The following describes two proteins that form a bound complex.

Contacts between the two chains:
Residue G222 in protein 2 contacts residue A551 in protein 1 (closest heavy-atom distance 4.8 Å).
Residue K224 in protein 2 interacts with residue Y552 in protein 1 (closest heavy-atom distance 3.2 Å).
Residue S223 in protein 2 interacts with residue A551 in protein 1 (closest heavy-atom distance 4.6 Å).
Residue S223 in protein 2 is in contact with residue Y552 in protein 1 (closest heavy-atom distance 3.3 Å).
Residue G222 in protein 2 interacts with residue Y552 in protein 1 (closest heavy-atom distance 3.1 Å).

Sequence of protein 2:
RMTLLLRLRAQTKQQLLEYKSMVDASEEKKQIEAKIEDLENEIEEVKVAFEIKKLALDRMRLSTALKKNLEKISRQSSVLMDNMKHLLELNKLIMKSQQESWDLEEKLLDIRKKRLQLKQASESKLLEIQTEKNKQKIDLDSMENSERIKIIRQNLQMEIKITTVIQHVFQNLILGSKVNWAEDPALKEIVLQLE

Sequence of protein 1:
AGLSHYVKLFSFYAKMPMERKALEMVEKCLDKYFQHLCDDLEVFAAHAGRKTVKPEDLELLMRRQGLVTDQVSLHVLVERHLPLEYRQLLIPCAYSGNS